Sequence of protein 2:
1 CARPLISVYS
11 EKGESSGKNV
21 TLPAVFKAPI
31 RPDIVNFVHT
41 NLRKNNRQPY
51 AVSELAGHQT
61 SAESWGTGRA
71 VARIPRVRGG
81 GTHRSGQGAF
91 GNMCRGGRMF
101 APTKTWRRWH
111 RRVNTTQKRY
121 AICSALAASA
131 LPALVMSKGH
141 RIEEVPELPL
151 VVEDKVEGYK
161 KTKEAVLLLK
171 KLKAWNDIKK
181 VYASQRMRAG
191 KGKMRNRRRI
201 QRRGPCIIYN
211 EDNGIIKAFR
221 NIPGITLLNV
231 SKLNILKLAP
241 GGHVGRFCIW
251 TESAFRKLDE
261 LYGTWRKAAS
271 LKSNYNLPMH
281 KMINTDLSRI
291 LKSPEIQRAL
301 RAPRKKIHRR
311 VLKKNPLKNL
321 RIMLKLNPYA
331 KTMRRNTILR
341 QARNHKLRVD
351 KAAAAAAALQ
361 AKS

Sequence of protein 1:
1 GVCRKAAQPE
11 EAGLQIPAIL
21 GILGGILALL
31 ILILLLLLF

This data describes a binding interaction between two proteins.

Contacts between the two chains:
Residue G81 in protein 2 interacts with residue L20 in protein 1 (closest heavy-atom distance 4.7 Å).
Residue H83 in protein 2 is in contact with residue L20 in protein 1 (closest heavy-atom distance 3.8 Å).
Residue T82 in protein 2 contacts residue I19 in protein 1 (closest heavy-atom distance 5.0 Å).
Residue H83 in protein 2 contacts residue A18 in protein 1 (closest heavy-atom distance 3.9 Å).
Residue R69 in protein 2 interacts with residue L27 in protein 1 (closest heavy-atom distance 4.7 Å).
Residue G81 in protein 2 contacts residue I19 in protein 1 (closest heavy-atom distance 2.9 Å).
Residue R69 in protein 2 is in contact with residue L23 in protein 1 (closest heavy-atom distance 3.9 Å).
Residue G81 in protein 2 contacts residue A18 in protein 1 (closest heavy-atom distance 4.6 Å).
Residue R69 in protein 2 is in contact with residue G25 in protein 1 (closest heavy-atom distance 2.9 Å).
Residue R69 in protein 2 is in contact with residue I26 in protein 1 (closest heavy-atom distance 4.4 Å).